This data describes a binding interaction between two proteins.

Sequence of protein 1:
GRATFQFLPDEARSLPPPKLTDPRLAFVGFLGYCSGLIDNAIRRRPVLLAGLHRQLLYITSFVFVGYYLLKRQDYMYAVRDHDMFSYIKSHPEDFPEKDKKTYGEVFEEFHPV

Residue-level contacts at the interface:
Residue V110 in protein 2 interacts with residue I94 in protein 1 (closest heavy-atom distance 4.3 Å).
Residue L103 in protein 2 is in contact with residue F91 in protein 1 (closest heavy-atom distance 4.6 Å).
Residue E107 in protein 2 is in contact with residue R86 in protein 1 (closest heavy-atom distance 3.6 Å).
Residue R117 in protein 2 is in contact with residue Y93 in protein 1 (closest heavy-atom distance 2.7 Å).
Residue D119 in protein 2 is in contact with residue H97 in protein 1 (closest heavy-atom distance 3.3 Å).
Residue M114 in protein 2 contacts residue Y93 in protein 1 (closest heavy-atom distance 3.7 Å).
Residue K106 in protein 2 interacts with residue F101 in protein 1 (closest heavy-atom distance 3.7 Å).
Residue E107 in protein 2 contacts residue M90 in protein 1 (closest heavy-atom distance 2.7 Å).
Residue W122 in protein 2 is in contact with residue R86 in protein 1 (closest heavy-atom distance 4.1 Å).
Residue K106 in protein 2 interacts with residue I94 in protein 1 (closest heavy-atom distance 4.0 Å).
Residue P121 in protein 2 is in contact with residue D89 in protein 1 (closest heavy-atom distance 4.6 Å).
Residue L103 in protein 2 interacts with residue M90 in protein 1 (closest heavy-atom distance 4.6 Å).
Residue K106 in protein 2 is in contact with residue M90 in protein 1 (closest heavy-atom distance 4.2 Å).
Residue D119 in protein 2 is in contact with residue Y93 in protein 1 (closest heavy-atom distance 3.3 Å).
Residue W122 in protein 2 contacts residue D89 in protein 1 (closest heavy-atom distance 4.2 Å).
Residue V110 in protein 2 interacts with residue F101 in protein 1 (closest heavy-atom distance 4.3 Å).
Residue G120 in protein 2 interacts with residue Y93 in protein 1 (closest heavy-atom distance 4.8 Å).
Residue R117 in protein 2 interacts with residue H97 in protein 1 (closest heavy-atom distance 4.0 Å).
Residue W122 in protein 2 interacts with residue M90 in protein 1 (closest heavy-atom distance 4.6 Å).
Residue V110 in protein 2 contacts residue Y93 in protein 1 (closest heavy-atom distance 4.2 Å).
Residue R111 in protein 2 is in contact with residue R86 in protein 1 (closest heavy-atom distance 4.0 Å).

Sequence of protein 2:
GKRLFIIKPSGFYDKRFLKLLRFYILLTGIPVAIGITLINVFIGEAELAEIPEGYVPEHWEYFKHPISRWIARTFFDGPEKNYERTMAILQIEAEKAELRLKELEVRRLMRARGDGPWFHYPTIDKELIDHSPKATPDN